Residue-level contacts at the interface:
Residue F344 in the second protein contacts residue L30 in the first protein (closest heavy-atom distance 3.4 Å).
Residue H335 in the second protein is in contact with residue L41 in the first protein (closest heavy-atom distance 2.6 Å).
Residue S331 in the second protein is in contact with residue S44 in the first protein (closest heavy-atom distance 3.2 Å).
Residue D338 in the second protein interacts with residue W87 in the first protein (closest heavy-atom distance 4.5 Å).
Residue R332 in the second protein interacts with residue P43 in the first protein (closest heavy-atom distance 4.3 Å).
Residue Y337 in the second protein is in contact with residue A83 in the first protein (closest heavy-atom distance 3.8 Å).
Residue R332 in the second protein interacts with residue S71 in the first protein (closest heavy-atom distance 3.7 Å).
Residue L348 in the second protein contacts residue L21 in the first protein (closest heavy-atom distance 4.2 Å).
Residue R332 in the second protein is in contact with residue C74 in the first protein (closest heavy-atom distance 3.5 Å).
Residue F344 in the second protein contacts residue T26 in the first protein (closest heavy-atom distance 4.4 Å).
Residue I341 in the second protein is in contact with residue C84 in the first protein (closest heavy-atom distance 4.1 Å).
Residue Q351 in the second protein interacts with residue L29 in the first protein (closest heavy-atom distance 3.4 Å).
Residue L345 in the second protein interacts with residue L18 in the first protein (closest heavy-atom distance 4.2 Å).
Residue Y337 in the second protein is in contact with residue F79 in the first protein (closest heavy-atom distance 4.5 Å).
Residue R332 in the second protein is in contact with residue N77 in the first protein (closest heavy-atom distance 3.0 Å).
Residue L357 in the second protein contacts residue A20 in the first protein (closest heavy-atom distance 4.3 Å).
Residue V358 in the second protein is in contact with residue S15 in the first protein (closest heavy-atom distance 4.2 Å).
Residue L357 in the second protein contacts residue T16 in the first protein (closest heavy-atom distance 4.1 Å).
Residue K339 in the second protein is in contact with residue L41 in the first protein (closest heavy-atom distance 3.2 Å).
Residue E11 in the second protein interacts with residue F79 in the first protein (closest heavy-atom distance 4.2 Å).
Residue F340 in the second protein is in contact with residue L42 in the first protein (closest heavy-atom distance 3.5 Å).
Residue I341 in the second protein contacts residue L22 in the first protein (closest heavy-atom distance 4.3 Å).
Residue M347 in the second protein interacts with residue L30 in the first protein (closest heavy-atom distance 3.8 Å).
Residue I341 in the second protein is in contact with residue W87 in the first protein (closest heavy-atom distance 4.2 Å).
Residue Y337 in the second protein interacts with residue L42 in the first protein (closest heavy-atom distance 4.4 Å).
Residue H335 in the second protein is in contact with residue P43 in the first protein (closest heavy-atom distance 3.3 Å).
Residue L345 in the second protein is in contact with residue W87 in the first protein (closest heavy-atom distance 4.3 Å).
Residue F344 in the second protein is in contact with residue L22 in the first protein (closest heavy-atom distance 3.5 Å).
Residue Y337 in the second protein is in contact with residue F80 in the first protein (closest heavy-atom distance 4.0 Å).
Residue T343 in the second protein is in contact with residue L38 in the first protein (closest heavy-atom distance 4.4 Å).
Residue D329 in the second protein contacts residue F79 in the first protein (closest heavy-atom distance 3.5 Å).
Residue Q151 in the second protein interacts with residue E86 in the first protein (closest heavy-atom distance 3.2 Å).
Residue F340 in the second protein is in contact with residue F80 in the first protein (closest heavy-atom distance 4.1 Å).
Residue L345 in the second protein contacts residue L22 in the first protein (closest heavy-atom distance 3.7 Å).
Residue R332 in the second protein is in contact with residue F79 in the first protein (closest heavy-atom distance 3.9 Å).
Residue H335 in the second protein interacts with residue L42 in the first protein (closest heavy-atom distance 3.4 Å).
Residue T343 in the second protein contacts residue L41 in the first protein (closest heavy-atom distance 3.4 Å).
Residue R332 in the second protein is in contact with residue S73 in the first protein (closest heavy-atom distance 3.7 Å).
Residue M347 in the second protein interacts with residue Y34 in the first protein (closest heavy-atom distance 3.5 Å).
Residue S359 in the second protein is in contact with residue S15 in the first protein (closest heavy-atom distance 3.0 Å).
Residue S331 in the second protein interacts with residue V45 in the first protein (closest heavy-atom distance 4.4 Å).
Residue Q351 in the second protein contacts residue P31 in the first protein (closest heavy-atom distance 4.0 Å).
Residue F340 in the second protein interacts with residue L41 in the first protein (closest heavy-atom distance 3.7 Å).
Residue S331 in the second protein is in contact with residue P43 in the first protein (closest heavy-atom distance 3.3 Å).
Residue L357 in the second protein interacts with residue L21 in the first protein (closest heavy-atom distance 4.4 Å).
Residue F340 in the second protein interacts with residue L38 in the first protein (closest heavy-atom distance 3.4 Å).
Residue L357 in the second protein interacts with residue N17 in the first protein (closest heavy-atom distance 3.6 Å).
Residue L348 in the second protein interacts with residue T26 in the first protein (closest heavy-atom distance 4.0 Å).
Residue M347 in the second protein contacts residue L38 in the first protein (closest heavy-atom distance 3.5 Å).
Residue F344 in the second protein contacts residue L38 in the first protein (closest heavy-atom distance 3.6 Å).
Residue R332 in the second protein contacts residue V45 in the first protein (closest heavy-atom distance 3.4 Å).
Residue D338 in the second protein is in contact with residue R90 in the first protein (closest heavy-atom distance 2.2 Å).
Residue F340 in the second protein is in contact with residue L75 in the first protein (closest heavy-atom distance 4.3 Å).
Residue Y337 in the second protein interacts with residue C74 in the first protein (closest heavy-atom distance 4.4 Å).
Residue L348 in the second protein contacts residue L30 in the first protein (closest heavy-atom distance 3.7 Å).
Residue C342 in the second protein interacts with residue W87 in the first protein (closest heavy-atom distance 3.5 Å).
Residue F344 in the second protein contacts residue F27 in the first protein (closest heavy-atom distance 4.0 Å).
Residue Y337 in the second protein contacts residue P43 in the first protein (closest heavy-atom distance 3.6 Å).
Residue Q351 in the second protein interacts with residue L30 in the first protein (closest heavy-atom distance 4.4 Å).
Residue R333 in the second protein is in contact with residue F79 in the first protein (closest heavy-atom distance 3.9 Å).

Sequence of the second protein:
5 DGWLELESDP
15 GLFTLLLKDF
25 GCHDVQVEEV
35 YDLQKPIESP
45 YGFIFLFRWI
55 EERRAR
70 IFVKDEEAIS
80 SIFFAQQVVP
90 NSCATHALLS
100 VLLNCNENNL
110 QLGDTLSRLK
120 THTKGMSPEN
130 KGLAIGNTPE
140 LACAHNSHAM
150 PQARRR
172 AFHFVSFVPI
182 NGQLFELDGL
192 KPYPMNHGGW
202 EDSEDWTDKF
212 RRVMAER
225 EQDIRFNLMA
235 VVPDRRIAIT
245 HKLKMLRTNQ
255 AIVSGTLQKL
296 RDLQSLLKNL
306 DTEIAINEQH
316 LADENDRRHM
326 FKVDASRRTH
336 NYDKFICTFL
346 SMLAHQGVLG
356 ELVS

Sequence of the first protein:
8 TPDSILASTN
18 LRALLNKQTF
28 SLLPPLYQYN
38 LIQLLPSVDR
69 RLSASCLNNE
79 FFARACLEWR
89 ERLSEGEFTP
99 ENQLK

This data describes a binding interaction between two proteins.